Sequence of chain A:
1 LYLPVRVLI

Residue-level contacts at the interface:
Residue Y10 in chain B contacts residue Y2 in chain A (closest heavy-atom distance 3.5 Å).
Residue Q159 in chain B is in contact with residue L3 in chain A (closest heavy-atom distance 3.3 Å).
Residue Y162 in chain B contacts residue P4 in chain A (closest heavy-atom distance 3.6 Å).
Residue T76 in chain B contacts residue L8 in chain A (closest heavy-atom distance 4.1 Å).
Residue I83 in chain B contacts residue L8 in chain A (closest heavy-atom distance 4.0 Å).
Residue K69 in chain B contacts residue P4 in chain A (closest heavy-atom distance 3.9 Å).
Residue W150 in chain B is in contact with residue V7 in chain A (closest heavy-atom distance 3.4 Å).
Residue K69 in chain B interacts with residue L1 in chain A (closest heavy-atom distance 4.0 Å).
Residue V70 in chain B is in contact with residue Y2 in chain A (closest heavy-atom distance 3.8 Å).
Residue N80 in chain B is in contact with residue V7 in chain A (closest heavy-atom distance 3.0 Å).
Residue T76 in chain B is in contact with residue R6 in chain A (closest heavy-atom distance 3.6 Å).
Residue Y162 in chain B is in contact with residue Y2 in chain A (closest heavy-atom distance 3.8 Å).
Residue F102 in chain B interacts with residue L1 in chain A (closest heavy-atom distance 4.5 Å).
Residue E66 in chain B is in contact with residue L1 in chain A (closest heavy-atom distance 3.6 Å).
Residue Y62 in chain B is in contact with residue L1 in chain A (closest heavy-atom distance 3.7 Å).
Residue H117 in chain B is in contact with residue L3 in chain A (closest heavy-atom distance 3.6 Å).
Residue Y162 in chain B is in contact with residue V5 in chain A (closest heavy-atom distance 4.8 Å).
Residue N80 in chain B interacts with residue I9 in chain A (closest heavy-atom distance 2.9 Å).
Residue A84 in chain B is in contact with residue I9 in chain A (closest heavy-atom distance 4.0 Å).
Residue Y162 in chain B is in contact with residue L3 in chain A (closest heavy-atom distance 3.5 Å).
Residue N80 in chain B interacts with residue L8 in chain A (closest heavy-atom distance 3.2 Å).
Residue Q159 in chain B is in contact with residue V5 in chain A (closest heavy-atom distance 3.3 Å).
Residue Q159 in chain B contacts residue V7 in chain A (closest heavy-atom distance 4.1 Å).
Residue E79 in chain B interacts with residue L8 in chain A (closest heavy-atom distance 4.2 Å).
Residue Y126 in chain B contacts residue I9 in chain A (closest heavy-atom distance 4.1 Å).
Residue K149 in chain B interacts with residue I9 in chain A (closest heavy-atom distance 3.3 Å).
Residue F102 in chain B interacts with residue L3 in chain A (closest heavy-atom distance 3.4 Å).
Residue F25 in chain B is in contact with residue Y2 in chain A (closest heavy-atom distance 3.9 Å).
Residue T146 in chain B is in contact with residue I9 in chain A (closest heavy-atom distance 2.6 Å).
Residue K69 in chain B is in contact with residue Y2 in chain A (closest heavy-atom distance 2.8 Å).
Residue G170 in chain B contacts residue L1 in chain A (closest heavy-atom distance 3.7 Å).
Residue Y87 in chain B contacts residue I9 in chain A (closest heavy-atom distance 2.6 Å).
Residue A27 in chain B is in contact with residue Y2 in chain A (closest heavy-atom distance 3.9 Å).
Residue Y174 in chain B contacts residue L1 in chain A (closest heavy-atom distance 2.8 Å).
Residue K69 in chain B is in contact with residue L3 in chain A (closest heavy-atom distance 4.2 Å).
Residue H117 in chain B interacts with residue V7 in chain A (closest heavy-atom distance 4.6 Å).
Residue F102 in chain B is in contact with residue Y2 in chain A (closest heavy-atom distance 3.8 Å).
Residue W150 in chain B interacts with residue L8 in chain A (closest heavy-atom distance 2.8 Å).
Residue A72 in chain B contacts residue R6 in chain A (closest heavy-atom distance 3.5 Å).
Residue Y162 in chain B interacts with residue L1 in chain A (closest heavy-atom distance 2.7 Å).
Residue K69 in chain B contacts residue R6 in chain A (closest heavy-atom distance 4.5 Å).
Residue Q158 in chain B contacts residue V5 in chain A (closest heavy-atom distance 4.0 Å).
Residue H73 in chain B contacts residue Y2 in chain A (closest heavy-atom distance 2.5 Å).
Residue M100 in chain B contacts residue L3 in chain A (closest heavy-atom distance 3.6 Å).
Residue T166 in chain B interacts with residue L1 in chain A (closest heavy-atom distance 3.8 Å).
Residue I83 in chain B is in contact with residue I9 in chain A (closest heavy-atom distance 3.6 Å).
Residue S12 in chain B is in contact with residue Y2 in chain A (closest heavy-atom distance 4.0 Å).
Residue R173 in chain B interacts with residue L1 in chain A (closest heavy-atom distance 4.3 Å).
Residue T76 in chain B contacts residue V7 in chain A (closest heavy-atom distance 3.3 Å).
Residue F36 in chain B contacts residue L1 in chain A (closest heavy-atom distance 4.8 Å).
Residue V155 in chain B is in contact with residue V7 in chain A (closest heavy-atom distance 3.6 Å).
Residue E66 in chain B interacts with residue Y2 in chain A (closest heavy-atom distance 2.8 Å).
Residue M8 in chain B is in contact with residue L1 in chain A (closest heavy-atom distance 4.0 Å).
Residue H73 in chain B interacts with residue R6 in chain A (closest heavy-atom distance 3.7 Å).
Residue M48 in chain B contacts residue Y2 in chain A (closest heavy-atom distance 3.8 Å).
Residue Y119 in chain B is in contact with residue V7 in chain A (closest heavy-atom distance 4.2 Å).
Residue Y10 in chain B contacts residue L1 in chain A (closest heavy-atom distance 3.0 Å).
Residue K149 in chain B is in contact with residue L8 in chain A (closest heavy-atom distance 4.4 Å).
Residue W150 in chain B is in contact with residue I9 in chain A (closest heavy-atom distance 4.1 Å).
Residue D77 in chain B contacts residue V7 in chain A (closest heavy-atom distance 4.8 Å).

These two protein chains interact to form a complex.

Sequence of chain B:
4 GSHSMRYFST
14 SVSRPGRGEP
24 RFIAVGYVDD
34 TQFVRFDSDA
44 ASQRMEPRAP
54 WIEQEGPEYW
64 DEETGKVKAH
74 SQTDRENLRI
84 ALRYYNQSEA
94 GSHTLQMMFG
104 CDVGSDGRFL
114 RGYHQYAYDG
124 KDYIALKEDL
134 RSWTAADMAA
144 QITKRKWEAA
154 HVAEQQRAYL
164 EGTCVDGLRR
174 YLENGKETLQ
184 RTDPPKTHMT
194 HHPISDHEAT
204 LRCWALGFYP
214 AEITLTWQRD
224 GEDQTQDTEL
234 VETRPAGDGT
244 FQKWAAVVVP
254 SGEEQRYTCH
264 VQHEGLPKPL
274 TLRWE